These two protein chains interact to form a complex.

Residue-level contacts at the interface:
Residue E2 in the first protein contacts residue I109 in the second protein (closest heavy-atom distance 4.9 Å).
Residue T6 in the first protein is in contact with residue R106 in the second protein (closest heavy-atom distance 3.1 Å).
Residue E4 in the first protein is in contact with residue R106 in the second protein (closest heavy-atom distance 4.3 Å).
Residue D1 in the first protein is in contact with residue S110 in the second protein (closest heavy-atom distance 3.9 Å).
Residue D24 in the first protein is in contact with residue L104 in the second protein (closest heavy-atom distance 4.5 Å).
Residue G146 in the first protein is in contact with residue K98 in the second protein (closest heavy-atom distance 4.6 Å).
Residue A22 in the first protein interacts with residue R106 in the second protein (closest heavy-atom distance 3.5 Å).
Residue G23 in the first protein interacts with residue R105 in the second protein (closest heavy-atom distance 3.9 Å).
Residue D24 in the first protein contacts residue R105 in the second protein (closest heavy-atom distance 4.8 Å).
Residue G23 in the first protein contacts residue L104 in the second protein (closest heavy-atom distance 2.4 Å).
Residue D25 in the first protein interacts with residue R105 in the second protein (closest heavy-atom distance 3.4 Å).
Residue E2 in the first protein interacts with residue R106 in the second protein (closest heavy-atom distance 4.1 Å).
Residue D1 in the first protein contacts residue R108 in the second protein (closest heavy-atom distance 4.0 Å).
Residue F21 in the first protein contacts residue R106 in the second protein (closest heavy-atom distance 4.1 Å).
Residue D1 in the first protein interacts with residue I109 in the second protein (closest heavy-atom distance 2.1 Å).
Residue R28 in the first protein is in contact with residue R106 in the second protein (closest heavy-atom distance 4.7 Å).
Residue D1 in the first protein is in contact with residue R106 in the second protein (closest heavy-atom distance 3.0 Å).

Sequence of the second protein:
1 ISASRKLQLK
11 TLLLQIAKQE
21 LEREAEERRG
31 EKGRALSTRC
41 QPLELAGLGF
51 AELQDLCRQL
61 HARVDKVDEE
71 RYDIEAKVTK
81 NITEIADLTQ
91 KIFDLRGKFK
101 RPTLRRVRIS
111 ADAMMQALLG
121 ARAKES

Sequence of the first protein:
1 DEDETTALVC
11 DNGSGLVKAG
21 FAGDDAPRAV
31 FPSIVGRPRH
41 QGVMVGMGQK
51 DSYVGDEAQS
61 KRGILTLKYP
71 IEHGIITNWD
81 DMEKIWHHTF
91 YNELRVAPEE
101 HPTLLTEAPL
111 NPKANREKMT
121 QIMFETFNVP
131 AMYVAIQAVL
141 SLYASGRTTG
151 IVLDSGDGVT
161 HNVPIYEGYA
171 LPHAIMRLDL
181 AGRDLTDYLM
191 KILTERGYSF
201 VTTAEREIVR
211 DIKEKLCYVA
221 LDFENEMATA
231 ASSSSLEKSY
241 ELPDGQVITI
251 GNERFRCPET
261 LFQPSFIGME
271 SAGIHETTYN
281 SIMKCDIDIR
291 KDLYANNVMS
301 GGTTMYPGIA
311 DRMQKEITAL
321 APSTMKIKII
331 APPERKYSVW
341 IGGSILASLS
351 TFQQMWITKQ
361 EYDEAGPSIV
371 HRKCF